Sequence of protein 2:
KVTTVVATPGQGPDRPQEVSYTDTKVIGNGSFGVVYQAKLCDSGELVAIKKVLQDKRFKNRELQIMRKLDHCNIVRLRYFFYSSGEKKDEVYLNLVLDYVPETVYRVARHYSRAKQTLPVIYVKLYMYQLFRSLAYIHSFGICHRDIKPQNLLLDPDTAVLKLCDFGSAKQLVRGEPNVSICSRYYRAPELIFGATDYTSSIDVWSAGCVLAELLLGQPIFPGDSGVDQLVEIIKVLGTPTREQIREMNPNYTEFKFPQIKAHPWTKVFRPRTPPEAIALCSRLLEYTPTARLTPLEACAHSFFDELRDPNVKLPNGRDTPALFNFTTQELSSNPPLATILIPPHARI

Sequence of protein 1:
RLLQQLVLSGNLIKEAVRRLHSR

Contacts between the two chains:
Residue Y266 in protein 2 is in contact with residue I19 in protein 1 (closest heavy-atom distance 4.0 Å).
Residue F271 in protein 2 interacts with residue K20 in protein 1 (closest heavy-atom distance 4.2 Å).
Residue I248 in protein 2 interacts with residue V23 in protein 1 (closest heavy-atom distance 4.7 Å).
Residue I274 in protein 2 is in contact with residue H27 in protein 1 (closest heavy-atom distance 3.5 Å).
Residue E268 in protein 2 interacts with residue K20 in protein 1 (closest heavy-atom distance 2.9 Å).
Residue G208 in protein 2 contacts residue V13 in protein 1 (closest heavy-atom distance 4.3 Å).
Residue V241 in protein 2 contacts residue L9 in protein 1 (closest heavy-atom distance 4.0 Å).
Residue Y266 in protein 2 contacts residue V13 in protein 1 (closest heavy-atom distance 3.1 Å).
Residue T267 in protein 2 is in contact with residue G16 in protein 1 (closest heavy-atom distance 3.8 Å).
Residue Y266 in protein 2 contacts residue L18 in protein 1 (closest heavy-atom distance 3.0 Å).
Residue S239 in protein 2 interacts with residue R25 in protein 1 (closest heavy-atom distance 4.2 Å).
Residue K249 in protein 2 contacts residue L26 in protein 1 (closest heavy-atom distance 3.5 Å).
Residue E268 in protein 2 contacts residue G16 in protein 1 (closest heavy-atom distance 3.2 Å).
Residue I206 in protein 2 contacts residue L18 in protein 1 (closest heavy-atom distance 3.9 Å).
Residue E268 in protein 2 interacts with residue I19 in protein 1 (closest heavy-atom distance 3.0 Å).
Residue P272 in protein 2 interacts with residue V23 in protein 1 (closest heavy-atom distance 3.7 Å).
Residue Y266 in protein 2 is in contact with residue N17 in protein 1 (closest heavy-atom distance 3.4 Å).
Residue I206 in protein 2 is in contact with residue L9 in protein 1 (closest heavy-atom distance 3.4 Å).
Residue V245 in protein 2 is in contact with residue A22 in protein 1 (closest heavy-atom distance 3.4 Å).
Residue I259 in protein 2 contacts residue I19 in protein 1 (closest heavy-atom distance 3.7 Å).
Residue L244 in protein 2 is in contact with residue A22 in protein 1 (closest heavy-atom distance 3.9 Å).
Residue V241 in protein 2 interacts with residue L8 in protein 1 (closest heavy-atom distance 4.2 Å).
Residue E268 in protein 2 interacts with residue N17 in protein 1 (closest heavy-atom distance 3.7 Å).
Residue E268 in protein 2 contacts residue L18 in protein 1 (closest heavy-atom distance 3.5 Å).
Residue T253 in protein 2 interacts with residue I19 in protein 1 (closest heavy-atom distance 3.8 Å).
Residue L244 in protein 2 is in contact with residue I19 in protein 1 (closest heavy-atom distance 4.6 Å).
Residue F271 in protein 2 contacts residue I19 in protein 1 (closest heavy-atom distance 3.7 Å).
Residue V241 in protein 2 is in contact with residue L12 in protein 1 (closest heavy-atom distance 4.1 Å).
Residue I248 in protein 2 is in contact with residue I19 in protein 1 (closest heavy-atom distance 4.8 Å).
Residue P254 in protein 2 interacts with residue I19 in protein 1 (closest heavy-atom distance 4.1 Å).
Residue F207 in protein 2 interacts with residue V13 in protein 1 (closest heavy-atom distance 3.7 Å).
Residue F207 in protein 2 interacts with residue L18 in protein 1 (closest heavy-atom distance 4.0 Å).
Residue P272 in protein 2 contacts residue K20 in protein 1 (closest heavy-atom distance 4.2 Å).
Residue V241 in protein 2 interacts with residue L18 in protein 1 (closest heavy-atom distance 4.4 Å).
Residue V241 in protein 2 contacts residue A22 in protein 1 (closest heavy-atom distance 4.8 Å).
Residue I274 in protein 2 contacts residue V23 in protein 1 (closest heavy-atom distance 3.9 Å).
Residue D242 in protein 2 interacts with residue R25 in protein 1 (closest heavy-atom distance 4.2 Å).
Residue Y266 in protein 2 is in contact with residue G16 in protein 1 (closest heavy-atom distance 3.2 Å).
Residue V245 in protein 2 is in contact with residue L26 in protein 1 (closest heavy-atom distance 3.9 Å).
Residue V245 in protein 2 is in contact with residue R25 in protein 1 (closest heavy-atom distance 4.0 Å).
Residue V241 in protein 2 interacts with residue R25 in protein 1 (closest heavy-atom distance 3.8 Å).
Residue K270 in protein 2 is in contact with residue K20 in protein 1 (closest heavy-atom distance 3.2 Å).
Residue I248 in protein 2 interacts with residue L26 in protein 1 (closest heavy-atom distance 3.8 Å).
Residue I248 in protein 2 is in contact with residue A22 in protein 1 (closest heavy-atom distance 3.9 Å).
Residue T253 in protein 2 is in contact with residue V23 in protein 1 (closest heavy-atom distance 3.9 Å).
Residue L244 in protein 2 is in contact with residue L18 in protein 1 (closest heavy-atom distance 3.6 Å).
Residue V241 in protein 2 interacts with residue E21 in protein 1 (closest heavy-atom distance 4.3 Å).
Residue I274 in protein 2 contacts residue L26 in protein 1 (closest heavy-atom distance 3.4 Å).
Residue G240 in protein 2 interacts with residue L9 in protein 1 (closest heavy-atom distance 4.4 Å).
Residue F207 in protein 2 contacts residue I19 in protein 1 (closest heavy-atom distance 3.7 Å).
Residue Y266 in protein 2 interacts with residue L12 in protein 1 (closest heavy-atom distance 3.9 Å).
Residue I206 in protein 2 interacts with residue V13 in protein 1 (closest heavy-atom distance 3.5 Å).

The following describes two proteins that form a bound complex.